Sequence of protein 2:
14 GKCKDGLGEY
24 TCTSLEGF

Contacts between the two chains:
Residue G353 in protein 1 is in contact with residue L20 in protein 2 (closest heavy-atom distance 4.1 Å).
Residue N67 in protein 1 is in contact with residue G30 in protein 2 (closest heavy-atom distance 3.5 Å).
Residue Q304 in protein 1 interacts with residue K15 in protein 2 (closest heavy-atom distance 3.2 Å).
Residue F201 in protein 1 is in contact with residue L20 in protein 2 (closest heavy-atom distance 3.7 Å).
Residue F168 in protein 1 contacts residue G21 in protein 2 (closest heavy-atom distance 3.8 Å).
Residue F168 in protein 1 is in contact with residue E22 in protein 2 (closest heavy-atom distance 3.8 Å).
Residue I430 in protein 1 contacts residue T26 in protein 2 (closest heavy-atom distance 3.7 Å).
Residue T352 in protein 1 contacts residue G19 in protein 2 (closest heavy-atom distance 3.7 Å).
Residue A429 in protein 1 interacts with residue C25 in protein 2 (closest heavy-atom distance 4.0 Å).
Residue Q336 in protein 1 contacts residue K17 in protein 2 (closest heavy-atom distance 3.6 Å).
Residue V134 in protein 1 interacts with residue Y23 in protein 2 (closest heavy-atom distance 3.7 Å).
Residue I430 in protein 1 is in contact with residue C16 in protein 2 (closest heavy-atom distance 3.5 Å).
Residue W297 in protein 1 contacts residue D18 in protein 2 (closest heavy-atom distance 3.8 Å).
Residue H351 in protein 1 interacts with residue D18 in protein 2 (closest heavy-atom distance 3.5 Å).
Residue H202 in protein 1 interacts with residue L20 in protein 2 (closest heavy-atom distance 2.9 Å).
Residue N67 in protein 1 is in contact with residue E29 in protein 2 (closest heavy-atom distance 3.0 Å).
Residue F104 in protein 1 contacts residue L28 in protein 2 (closest heavy-atom distance 3.8 Å).
Residue L105 in protein 1 contacts residue L28 in protein 2 (closest heavy-atom distance 3.4 Å).
Residue Y237 in protein 1 contacts residue T24 in protein 2 (closest heavy-atom distance 3.3 Å).
Residue T352 in protein 1 interacts with residue L20 in protein 2 (closest heavy-atom distance 4.0 Å).
Residue E289 in protein 1 interacts with residue K17 in protein 2 (closest heavy-atom distance 3.0 Å).
Residue R360 in protein 1 contacts residue K17 in protein 2 (closest heavy-atom distance 3.9 Å).
Residue L137 in protein 1 is in contact with residue Y23 in protein 2 (closest heavy-atom distance 3.9 Å).
Residue N67 in protein 1 interacts with residue F31 in protein 2 (closest heavy-atom distance 2.9 Å).
Residue E289 in protein 1 interacts with residue G19 in protein 2 (closest heavy-atom distance 2.9 Å).
Residue E289 in protein 1 contacts residue D18 in protein 2 (closest heavy-atom distance 2.8 Å).
Residue Q305 in protein 1 is in contact with residue K15 in protein 2 (closest heavy-atom distance 3.6 Å).
Residue H202 in protein 1 is in contact with residue G21 in protein 2 (closest heavy-atom distance 4.1 Å).
Residue A61 in protein 1 is in contact with residue F31 in protein 2 (closest heavy-atom distance 3.5 Å).
Residue F104 in protein 1 contacts residue F31 in protein 2 (closest heavy-atom distance 3.8 Å).
Residue L291 in protein 1 is in contact with residue D18 in protein 2 (closest heavy-atom distance 3.6 Å).
Residue L236 in protein 1 interacts with residue L20 in protein 2 (closest heavy-atom distance 3.8 Å).
Residue R234 in protein 1 is in contact with residue L20 in protein 2 (closest heavy-atom distance 4.1 Å).
Residue F104 in protein 1 contacts residue G30 in protein 2 (closest heavy-atom distance 3.0 Å).
Residue E62 in protein 1 contacts residue F31 in protein 2 (closest heavy-atom distance 3.5 Å).
Residue G106 in protein 1 interacts with residue L28 in protein 2 (closest heavy-atom distance 3.3 Å).
Residue L105 in protein 1 contacts residue E29 in protein 2 (closest heavy-atom distance 3.6 Å).
Residue R360 in protein 1 contacts residue D18 in protein 2 (closest heavy-atom distance 2.9 Å).
Residue D288 in protein 1 is in contact with residue K17 in protein 2 (closest heavy-atom distance 2.8 Å).
Residue A429 in protein 1 contacts residue T26 in protein 2 (closest heavy-atom distance 3.7 Å).
Residue E289 in protein 1 is in contact with residue K15 in protein 2 (closest heavy-atom distance 3.9 Å).
Residue G353 in protein 1 is in contact with residue D18 in protein 2 (closest heavy-atom distance 3.4 Å).
Residue R198 in protein 1 interacts with residue Y23 in protein 2 (closest heavy-atom distance 2.8 Å).
Residue P428 in protein 1 is in contact with residue T26 in protein 2 (closest heavy-atom distance 4.0 Å).
Residue K338 in protein 1 is in contact with residue D18 in protein 2 (closest heavy-atom distance 3.0 Å).
Residue Y237 in protein 1 is in contact with residue C25 in protein 2 (closest heavy-atom distance 2.8 Å).
Residue L105 in protein 1 interacts with residue G30 in protein 2 (closest heavy-atom distance 3.8 Å).
Residue P354 in protein 1 contacts residue C16 in protein 2 (closest heavy-atom distance 3.9 Å).
Residue L138 in protein 1 contacts residue Y23 in protein 2 (closest heavy-atom distance 4.0 Å).
Residue Y237 in protein 1 interacts with residue T26 in protein 2 (closest heavy-atom distance 3.9 Å).
Residue P354 in protein 1 interacts with residue L20 in protein 2 (closest heavy-atom distance 3.5 Å).
Residue E289 in protein 1 interacts with residue C16 in protein 2 (closest heavy-atom distance 3.9 Å).
Residue L138 in protein 1 contacts residue T24 in protein 2 (closest heavy-atom distance 3.9 Å).
Residue S66 in protein 1 is in contact with residue F31 in protein 2 (closest heavy-atom distance 3.5 Å).
Residue H165 in protein 1 interacts with residue Y23 in protein 2 (closest heavy-atom distance 2.8 Å).
Residue R358 in protein 1 contacts residue K17 in protein 2 (closest heavy-atom distance 2.9 Å).
Residue F168 in protein 1 contacts residue Y23 in protein 2 (closest heavy-atom distance 3.6 Å).
Residue P354 in protein 1 contacts residue G19 in protein 2 (closest heavy-atom distance 3.6 Å).
Residue R65 in protein 1 contacts residue F31 in protein 2 (closest heavy-atom distance 3.4 Å).
Residue T352 in protein 1 interacts with residue D18 in protein 2 (closest heavy-atom distance 3.6 Å).

Sequence of protein 1:
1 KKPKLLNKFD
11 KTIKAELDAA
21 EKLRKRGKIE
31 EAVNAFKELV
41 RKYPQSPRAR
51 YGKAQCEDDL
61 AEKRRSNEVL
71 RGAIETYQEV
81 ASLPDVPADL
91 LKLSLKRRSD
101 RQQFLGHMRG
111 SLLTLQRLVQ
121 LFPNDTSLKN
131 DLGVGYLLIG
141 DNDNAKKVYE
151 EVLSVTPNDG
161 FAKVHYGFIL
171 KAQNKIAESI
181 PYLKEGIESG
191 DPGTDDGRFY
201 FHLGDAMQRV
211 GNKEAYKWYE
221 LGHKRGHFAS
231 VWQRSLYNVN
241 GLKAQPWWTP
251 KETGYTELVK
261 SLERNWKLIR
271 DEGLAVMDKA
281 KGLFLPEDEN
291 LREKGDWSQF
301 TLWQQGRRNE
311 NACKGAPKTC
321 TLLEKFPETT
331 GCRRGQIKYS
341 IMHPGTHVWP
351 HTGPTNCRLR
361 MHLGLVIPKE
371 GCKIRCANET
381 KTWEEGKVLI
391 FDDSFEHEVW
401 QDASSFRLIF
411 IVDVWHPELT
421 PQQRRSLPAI

This data describes a binding interaction between two proteins.